Contacts between the two chains:
Residue K60 in the second protein interacts with residue V7 in the first protein (closest heavy-atom distance 3.9 Å).
Residue P58 in the second protein is in contact with residue V4 in the first protein (closest heavy-atom distance 4.0 Å).
Residue P58 in the second protein contacts residue L1 in the first protein (closest heavy-atom distance 3.4 Å).
Residue W19 in the second protein is in contact with residue I29 in the first protein (closest heavy-atom distance 3.9 Å).
Residue Y10 in the second protein interacts with residue P30 in the first protein (closest heavy-atom distance 4.3 Å).
Residue W6 in the second protein is in contact with residue L31 in the first protein (closest heavy-atom distance 4.7 Å).
Residue H51 in the second protein contacts residue V7 in the first protein (closest heavy-atom distance 3.6 Å).
Residue M27 in the second protein contacts residue I18 in the first protein (closest heavy-atom distance 4.9 Å).
Residue W6 in the second protein contacts residue P30 in the first protein (closest heavy-atom distance 2.5 Å).
Residue M27 in the second protein interacts with residue L26 in the first protein (closest heavy-atom distance 4.7 Å).
Residue W19 in the second protein interacts with residue L33 in the first protein (closest heavy-atom distance 3.9 Å).
Residue L42 in the second protein contacts residue V7 in the first protein (closest heavy-atom distance 4.0 Å).
Residue Y10 in the second protein interacts with residue L26 in the first protein (closest heavy-atom distance 2.5 Å).
Residue M27 in the second protein interacts with residue L19 in the first protein (closest heavy-atom distance 3.8 Å).
Residue M27 in the second protein is in contact with residue Y22 in the first protein (closest heavy-atom distance 4.1 Å).
Residue V31 in the second protein is in contact with residue L19 in the first protein (closest heavy-atom distance 4.0 Å).
Residue L13 in the second protein contacts residue I29 in the first protein (closest heavy-atom distance 4.6 Å).
Residue M27 in the second protein interacts with residue T23 in the first protein (closest heavy-atom distance 3.6 Å).
Residue I50 in the second protein interacts with residue V7 in the first protein (closest heavy-atom distance 4.8 Å).
Residue P23 in the second protein contacts residue L26 in the first protein (closest heavy-atom distance 3.8 Å).
Residue P58 in the second protein is in contact with residue S5 in the first protein (closest heavy-atom distance 3.6 Å).
Residue F14 in the second protein contacts residue L26 in the first protein (closest heavy-atom distance 4.5 Å).
Residue W56 in the second protein is in contact with residue V7 in the first protein (closest heavy-atom distance 3.3 Å).
Residue F37 in the second protein contacts residue I10 in the first protein (closest heavy-atom distance 3.5 Å).
Residue K55 in the second protein interacts with residue V4 in the first protein (closest heavy-atom distance 3.9 Å).
Residue A57 in the second protein interacts with residue S5 in the first protein (closest heavy-atom distance 4.6 Å).
Residue W56 in the second protein contacts residue L6 in the first protein (closest heavy-atom distance 3.5 Å).
Residue P23 in the second protein interacts with residue L25 in the first protein (closest heavy-atom distance 5.0 Å).
Residue K60 in the second protein is in contact with residue D8 in the first protein (closest heavy-atom distance 4.8 Å).
Residue L42 in the second protein interacts with residue L6 in the first protein (closest heavy-atom distance 4.7 Å).
Residue S30 in the second protein contacts residue L19 in the first protein (closest heavy-atom distance 4.9 Å).
Residue W26 in the second protein is in contact with residue I18 in the first protein (closest heavy-atom distance 4.5 Å).
Residue L13 in the second protein is in contact with residue P30 in the first protein (closest heavy-atom distance 4.7 Å).
Residue V31 in the second protein contacts residue I15 in the first protein (closest heavy-atom distance 4.5 Å).
Residue K55 in the second protein is in contact with residue S5 in the first protein (closest heavy-atom distance 4.7 Å).
Residue G38 in the second protein contacts residue I10 in the first protein (closest heavy-atom distance 3.9 Å).
Residue W34 in the second protein contacts residue I10 in the first protein (closest heavy-atom distance 3.8 Å).
Residue A57 in the second protein interacts with residue V7 in the first protein (closest heavy-atom distance 3.9 Å).
Residue K17 in the second protein contacts residue L33 in the first protein (closest heavy-atom distance 4.6 Å).
Residue W56 in the second protein is in contact with residue S5 in the first protein (closest heavy-atom distance 3.3 Å).
Residue M20 in the second protein contacts residue L26 in the first protein (closest heavy-atom distance 3.5 Å).
Residue W34 in the second protein interacts with residue I15 in the first protein (closest heavy-atom distance 3.8 Å).
Residue W6 in the second protein interacts with residue L33 in the first protein (closest heavy-atom distance 4.6 Å).
Residue P58 in the second protein contacts residue I2 in the first protein (closest heavy-atom distance 3.4 Å).
Residue W6 in the second protein interacts with residue A34 in the first protein (closest heavy-atom distance 3.9 Å).
Residue S30 in the second protein contacts residue I15 in the first protein (closest heavy-atom distance 4.1 Å).
Residue M20 in the second protein interacts with residue I29 in the first protein (closest heavy-atom distance 3.8 Å).
Residue W26 in the second protein interacts with residue Y22 in the first protein (closest heavy-atom distance 3.0 Å).
Residue L42 in the second protein is in contact with residue I10 in the first protein (closest heavy-atom distance 4.9 Å).
Residue I33 in the second protein contacts residue I10 in the first protein (closest heavy-atom distance 4.4 Å).
Residue Y10 in the second protein interacts with residue F27 in the first protein (closest heavy-atom distance 4.2 Å).
Residue Y10 in the second protein contacts residue I29 in the first protein (closest heavy-atom distance 4.7 Å).
Residue C43 in the second protein contacts residue I12 in the first protein (closest heavy-atom distance 4.8 Å).
Residue P23 in the second protein contacts residue Y22 in the first protein (closest heavy-atom distance 3.8 Å).
Residue L24 in the second protein interacts with residue L26 in the first protein (closest heavy-atom distance 4.7 Å).
Residue H59 in the second protein interacts with residue I2 in the first protein (closest heavy-atom distance 3.8 Å).
Residue W34 in the second protein contacts residue I12 in the first protein (closest heavy-atom distance 3.7 Å).
Residue L13 in the second protein is in contact with residue L33 in the first protein (closest heavy-atom distance 4.7 Å).

Sequence of the first protein:
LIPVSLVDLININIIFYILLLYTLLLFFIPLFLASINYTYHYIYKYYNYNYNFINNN

Sequence of the second protein:
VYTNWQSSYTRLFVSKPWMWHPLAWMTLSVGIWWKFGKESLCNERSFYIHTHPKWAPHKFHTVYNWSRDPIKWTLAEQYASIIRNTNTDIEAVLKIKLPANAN

This data describes a binding interaction between two proteins.